Sequence of protein 2:
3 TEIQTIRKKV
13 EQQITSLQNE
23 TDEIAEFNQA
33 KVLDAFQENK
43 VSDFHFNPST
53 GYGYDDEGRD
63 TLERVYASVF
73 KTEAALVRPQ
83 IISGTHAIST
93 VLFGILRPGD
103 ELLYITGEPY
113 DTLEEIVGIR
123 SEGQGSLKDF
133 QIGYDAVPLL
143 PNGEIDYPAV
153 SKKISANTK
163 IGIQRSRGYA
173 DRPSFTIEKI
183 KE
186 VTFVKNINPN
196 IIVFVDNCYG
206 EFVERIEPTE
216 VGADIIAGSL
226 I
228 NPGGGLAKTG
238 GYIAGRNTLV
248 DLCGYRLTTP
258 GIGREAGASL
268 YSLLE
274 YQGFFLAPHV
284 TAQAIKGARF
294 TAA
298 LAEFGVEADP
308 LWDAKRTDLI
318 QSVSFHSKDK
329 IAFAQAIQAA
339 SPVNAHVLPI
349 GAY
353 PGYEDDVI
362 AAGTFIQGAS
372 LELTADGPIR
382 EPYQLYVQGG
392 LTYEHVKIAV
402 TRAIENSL

These two protein chains interact to form a complex.

Sequence of protein 1:
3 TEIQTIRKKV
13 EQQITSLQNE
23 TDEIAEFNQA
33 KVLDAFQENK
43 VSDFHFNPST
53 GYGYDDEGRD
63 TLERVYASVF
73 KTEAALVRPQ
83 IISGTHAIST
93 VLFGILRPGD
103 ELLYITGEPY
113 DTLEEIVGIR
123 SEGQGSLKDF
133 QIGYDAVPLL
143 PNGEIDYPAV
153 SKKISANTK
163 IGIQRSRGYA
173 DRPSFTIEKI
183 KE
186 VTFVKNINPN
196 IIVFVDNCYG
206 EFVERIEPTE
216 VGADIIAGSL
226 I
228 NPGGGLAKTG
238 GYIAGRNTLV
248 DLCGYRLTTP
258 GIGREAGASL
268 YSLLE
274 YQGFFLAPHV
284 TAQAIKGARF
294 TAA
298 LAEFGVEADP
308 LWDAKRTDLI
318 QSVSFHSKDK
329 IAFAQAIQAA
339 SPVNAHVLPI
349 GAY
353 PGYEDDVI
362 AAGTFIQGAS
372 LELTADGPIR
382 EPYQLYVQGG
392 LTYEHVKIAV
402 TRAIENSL

Residue-level contacts at the interface:
Residue R403 in protein 2 contacts residue L35 in protein 1 (closest heavy-atom distance 3.7 Å).
Residue N342 in protein 2 interacts with residue D45 in protein 1 (closest heavy-atom distance 2.7 Å).
Residue Q286 in protein 2 is in contact with residue H282 in protein 1 (closest heavy-atom distance 3.1 Å).
Residue I399 in protein 2 contacts residue Q31 in protein 1 (closest heavy-atom distance 3.5 Å).
Residue D45 in protein 2 contacts residue V341 in protein 1 (closest heavy-atom distance 3.6 Å).
Residue A337 in protein 2 contacts residue Q39 in protein 1 (closest heavy-atom distance 2.7 Å).
Residue L279 in protein 2 contacts residue T393 in protein 1 (closest heavy-atom distance 3.7 Å).
Residue P340 in protein 2 contacts residue F38 in protein 1 (closest heavy-atom distance 3.3 Å).
Residue E28 in protein 2 interacts with residue I399 in protein 1 (closest heavy-atom distance 3.6 Å).
Residue T393 in protein 2 interacts with residue Q31 in protein 1 (closest heavy-atom distance 2.8 Å).
Residue Q31 in protein 2 interacts with residue T393 in protein 1 (closest heavy-atom distance 2.8 Å).
Residue E28 in protein 2 is in contact with residue K398 in protein 1 (closest heavy-atom distance 3.3 Å).
Residue H344 in protein 2 is in contact with residue K42 in protein 1 (closest heavy-atom distance 3.6 Å).
Residue H282 in protein 2 is in contact with residue T393 in protein 1 (closest heavy-atom distance 3.6 Å).
Residue D36 in protein 2 is in contact with residue R403 in protein 1 (closest heavy-atom distance 2.8 Å).
Residue K398 in protein 2 is in contact with residue E28 in protein 1 (closest heavy-atom distance 3.3 Å).
Residue R403 in protein 2 interacts with residue D36 in protein 1 (closest heavy-atom distance 2.8 Å).
Residue Q39 in protein 2 is in contact with residue A337 in protein 1 (closest heavy-atom distance 2.7 Å).
Residue E28 in protein 2 is in contact with residue E395 in protein 1 (closest heavy-atom distance 3.5 Å).
Residue A338 in protein 2 is in contact with residue L35 in protein 1 (closest heavy-atom distance 3.6 Å).
Residue D45 in protein 2 is in contact with residue N342 in protein 1 (closest heavy-atom distance 2.7 Å).
Residue L35 in protein 2 interacts with residue S339 in protein 1 (closest heavy-atom distance 3.7 Å).
Residue H282 in protein 2 interacts with residue E395 in protein 1 (closest heavy-atom distance 2.7 Å).
Residue V341 in protein 2 contacts residue D45 in protein 1 (closest heavy-atom distance 3.6 Å).
Residue Q31 in protein 2 is in contact with residue I399 in protein 1 (closest heavy-atom distance 3.5 Å).
Residue Q39 in protein 2 contacts residue A343 in protein 1 (closest heavy-atom distance 3.6 Å).
Residue Q275 in protein 2 contacts residue G232 in protein 1 (closest heavy-atom distance 2.9 Å).
Residue E395 in protein 2 is in contact with residue Q31 in protein 1 (closest heavy-atom distance 3.7 Å).
Residue H282 in protein 2 interacts with residue H282 in protein 1 (closest heavy-atom distance 2.9 Å).
Residue I399 in protein 2 contacts residue E28 in protein 1 (closest heavy-atom distance 3.6 Å).
Residue L233 in protein 2 contacts residue L233 in protein 1 (closest heavy-atom distance 3.5 Å).
Residue A338 in protein 2 is in contact with residue Q39 in protein 1 (closest heavy-atom distance 3.3 Å).
Residue F38 in protein 2 is in contact with residue P340 in protein 1 (closest heavy-atom distance 3.3 Å).
Residue Q39 in protein 2 interacts with residue A338 in protein 1 (closest heavy-atom distance 3.3 Å).
Residue Q31 in protein 2 is in contact with residue E395 in protein 1 (closest heavy-atom distance 3.7 Å).
Residue R403 in protein 2 interacts with residue Q39 in protein 1 (closest heavy-atom distance 3.4 Å).
Residue S44 in protein 2 interacts with residue N342 in protein 1 (closest heavy-atom distance 3.0 Å).
Residue T393 in protein 2 is in contact with residue H282 in protein 1 (closest heavy-atom distance 3.6 Å).
Residue Q39 in protein 2 interacts with residue R403 in protein 1 (closest heavy-atom distance 3.4 Å).
Residue L35 in protein 2 interacts with residue A338 in protein 1 (closest heavy-atom distance 3.6 Å).
Residue N342 in protein 2 is in contact with residue S44 in protein 1 (closest heavy-atom distance 3.0 Å).
Residue A27 in protein 2 interacts with residue E395 in protein 1 (closest heavy-atom distance 3.7 Å).
Residue L35 in protein 2 contacts residue R403 in protein 1 (closest heavy-atom distance 3.7 Å).
Residue K42 in protein 2 interacts with residue H344 in protein 1 (closest heavy-atom distance 3.6 Å).
Residue E28 in protein 2 is in contact with residue R9 in protein 1 (closest heavy-atom distance 2.9 Å).
Residue E395 in protein 2 is in contact with residue A27 in protein 1 (closest heavy-atom distance 3.7 Å).
Residue T393 in protein 2 interacts with residue L279 in protein 1 (closest heavy-atom distance 3.7 Å).
Residue V43 in protein 2 contacts residue N342 in protein 1 (closest heavy-atom distance 2.9 Å).
Residue S339 in protein 2 contacts residue L35 in protein 1 (closest heavy-atom distance 3.7 Å).
Residue R9 in protein 2 is in contact with residue E28 in protein 1 (closest heavy-atom distance 2.9 Å).
Residue H282 in protein 2 contacts residue Q286 in protein 1 (closest heavy-atom distance 3.1 Å).
Residue S339 in protein 2 is in contact with residue Q39 in protein 1 (closest heavy-atom distance 3.4 Å).
Residue A343 in protein 2 interacts with residue Q39 in protein 1 (closest heavy-atom distance 3.6 Å).
Residue Q39 in protein 2 interacts with residue S339 in protein 1 (closest heavy-atom distance 3.4 Å).
Residue E395 in protein 2 interacts with residue H282 in protein 1 (closest heavy-atom distance 2.7 Å).
Residue E395 in protein 2 contacts residue E28 in protein 1 (closest heavy-atom distance 3.5 Å).
Residue G232 in protein 2 interacts with residue Q275 in protein 1 (closest heavy-atom distance 2.9 Å).
Residue N342 in protein 2 interacts with residue V43 in protein 1 (closest heavy-atom distance 2.9 Å).
Residue A32 in protein 2 interacts with residue I399 in protein 1 (closest heavy-atom distance 3.7 Å).
Residue I399 in protein 2 contacts residue A32 in protein 1 (closest heavy-atom distance 3.7 Å).